Sequence of protein 2:
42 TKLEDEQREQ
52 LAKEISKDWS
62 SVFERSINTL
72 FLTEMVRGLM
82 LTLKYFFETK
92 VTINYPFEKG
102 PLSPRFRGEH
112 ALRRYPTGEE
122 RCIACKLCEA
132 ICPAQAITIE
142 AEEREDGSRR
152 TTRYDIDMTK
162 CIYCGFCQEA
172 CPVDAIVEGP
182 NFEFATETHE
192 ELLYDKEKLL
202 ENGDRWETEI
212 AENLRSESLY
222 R

The following describes two proteins that form a bound complex.

Sequence of protein 1:
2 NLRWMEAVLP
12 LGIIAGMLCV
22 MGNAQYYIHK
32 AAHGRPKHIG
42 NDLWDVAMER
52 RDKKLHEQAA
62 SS

Residue-level contacts at the interface:
Residue K91 in protein 2 interacts with residue R4 in protein 1 (closest heavy-atom distance 4.4 Å).
Residue F88 in protein 2 is in contact with residue W5 in protein 1 (closest heavy-atom distance 4.2 Å).
Residue F87 in protein 2 interacts with residue A8 in protein 1 (closest heavy-atom distance 3.9 Å).
Residue F87 in protein 2 contacts residue W5 in protein 1 (closest heavy-atom distance 4.3 Å).